Interface contacts:
Residue P234 in chain A contacts residue L18 in chain B (closest heavy-atom distance 4.4 Å).
Residue F76 in chain A contacts residue L18 in chain B (closest heavy-atom distance 3.7 Å).
Residue A232 in chain A is in contact with residue P16 in chain B (closest heavy-atom distance 4.2 Å).
Residue W189 in chain A contacts residue V20 in chain B (closest heavy-atom distance 3.8 Å).
Residue Y25 in chain A interacts with residue G22 in chain B (closest heavy-atom distance 4.8 Å).
Residue G136 in chain A is in contact with residue R14 in chain B (closest heavy-atom distance 3.5 Å).
Residue N138 in chain A contacts residue F8 in chain B (closest heavy-atom distance 3.4 Å).
Residue R74 in chain A is in contact with residue L18 in chain B (closest heavy-atom distance 3.7 Å).
Residue F225 in chain A interacts with residue F8 in chain B (closest heavy-atom distance 3.6 Å).
Residue L233 in chain A interacts with residue P16 in chain B (closest heavy-atom distance 4.0 Å).
Residue A232 in chain A is in contact with residue L18 in chain B (closest heavy-atom distance 4.0 Å).
Residue A504 in chain A contacts residue G21 in chain B (closest heavy-atom distance 3.5 Å).
Residue A228 in chain A contacts residue P10 in chain B (closest heavy-atom distance 5.0 Å).
Residue A232 in chain A is in contact with residue A15 in chain B (closest heavy-atom distance 3.9 Å).
Residue N138 in chain A contacts residue P10 in chain B (closest heavy-atom distance 4.6 Å).
Residue N138 in chain A interacts with residue T13 in chain B (closest heavy-atom distance 2.9 Å).
Residue A140 in chain A contacts residue F8 in chain B (closest heavy-atom distance 4.2 Å).
Residue L233 in chain A contacts residue L18 in chain B (closest heavy-atom distance 3.9 Å).
Residue Y25 in chain A is in contact with residue G21 in chain B (closest heavy-atom distance 3.3 Å).
Residue V70 in chain A interacts with residue Q19 in chain B (closest heavy-atom distance 3.8 Å).
Residue L137 in chain A interacts with residue T13 in chain B (closest heavy-atom distance 3.2 Å).
Residue L137 in chain A interacts with residue A15 in chain B (closest heavy-atom distance 4.6 Å).
Residue L137 in chain A interacts with residue R14 in chain B (closest heavy-atom distance 2.7 Å).
Residue V229 in chain A contacts residue T13 in chain B (closest heavy-atom distance 4.2 Å).
Residue L137 in chain A contacts residue P16 in chain B (closest heavy-atom distance 3.7 Å).
Residue V229 in chain A is in contact with residue F8 in chain B (closest heavy-atom distance 4.2 Å).
Residue V236 in chain A interacts with residue L18 in chain B (closest heavy-atom distance 4.7 Å).
Residue V70 in chain A is in contact with residue V20 in chain B (closest heavy-atom distance 3.6 Å).
Residue W24 in chain A interacts with residue G21 in chain B (closest heavy-atom distance 3.8 Å).
Residue A228 in chain A contacts residue F8 in chain B (closest heavy-atom distance 3.4 Å).
Residue N138 in chain A interacts with residue R14 in chain B (closest heavy-atom distance 5.0 Å).
Residue A228 in chain A interacts with residue T13 in chain B (closest heavy-atom distance 4.8 Å).
Residue G136 in chain A interacts with residue R12 in chain B (closest heavy-atom distance 5.0 Å).
Residue L137 in chain A contacts residue R12 in chain B (closest heavy-atom distance 3.8 Å).
Residue N138 in chain A is in contact with residue E9 in chain B (closest heavy-atom distance 3.0 Å).
Residue P139 in chain A contacts residue R12 in chain B (closest heavy-atom distance 3.8 Å).
Residue A232 in chain A is in contact with residue T13 in chain B (closest heavy-atom distance 3.7 Å).
Residue N138 in chain A is in contact with residue R12 in chain B (closest heavy-atom distance 3.7 Å).
Residue N278 in chain A contacts residue Q19 in chain B (closest heavy-atom distance 4.2 Å).
Residue L141 in chain A contacts residue F8 in chain B (closest heavy-atom distance 3.9 Å).
Residue N503 in chain A interacts with residue E23 in chain B (closest heavy-atom distance 3.4 Å).
Residue W24 in chain A interacts with residue V20 in chain B (closest heavy-atom distance 3.9 Å).

Sequence of chain A:
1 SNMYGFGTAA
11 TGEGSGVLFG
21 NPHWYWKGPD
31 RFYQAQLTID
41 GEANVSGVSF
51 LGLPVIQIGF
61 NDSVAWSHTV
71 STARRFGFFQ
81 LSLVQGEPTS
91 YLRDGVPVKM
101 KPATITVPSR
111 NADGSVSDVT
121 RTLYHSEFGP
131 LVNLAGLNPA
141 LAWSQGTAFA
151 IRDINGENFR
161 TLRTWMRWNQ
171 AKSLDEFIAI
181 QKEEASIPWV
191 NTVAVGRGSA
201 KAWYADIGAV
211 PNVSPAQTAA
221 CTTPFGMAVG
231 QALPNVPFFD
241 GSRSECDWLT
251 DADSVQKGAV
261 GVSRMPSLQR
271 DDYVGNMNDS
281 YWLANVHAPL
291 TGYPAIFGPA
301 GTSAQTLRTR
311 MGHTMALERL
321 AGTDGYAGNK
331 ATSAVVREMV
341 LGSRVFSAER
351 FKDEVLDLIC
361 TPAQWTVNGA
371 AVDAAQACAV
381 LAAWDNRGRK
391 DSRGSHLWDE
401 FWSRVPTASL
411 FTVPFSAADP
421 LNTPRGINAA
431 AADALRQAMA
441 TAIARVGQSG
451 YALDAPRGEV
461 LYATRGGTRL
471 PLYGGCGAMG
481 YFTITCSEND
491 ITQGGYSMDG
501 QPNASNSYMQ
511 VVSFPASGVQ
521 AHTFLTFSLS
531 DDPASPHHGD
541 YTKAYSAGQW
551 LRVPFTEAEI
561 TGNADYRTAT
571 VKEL

These two protein chains interact to form a complex.

Sequence of chain B:
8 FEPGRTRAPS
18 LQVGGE